These two protein chains interact to form a complex.

Sequence of chain A:
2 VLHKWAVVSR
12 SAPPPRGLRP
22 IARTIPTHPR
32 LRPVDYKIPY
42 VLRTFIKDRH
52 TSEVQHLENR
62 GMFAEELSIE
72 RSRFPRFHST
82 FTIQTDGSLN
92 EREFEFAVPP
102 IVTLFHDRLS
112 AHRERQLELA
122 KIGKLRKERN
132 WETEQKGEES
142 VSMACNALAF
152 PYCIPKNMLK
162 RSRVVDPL

Sequence of chain B:
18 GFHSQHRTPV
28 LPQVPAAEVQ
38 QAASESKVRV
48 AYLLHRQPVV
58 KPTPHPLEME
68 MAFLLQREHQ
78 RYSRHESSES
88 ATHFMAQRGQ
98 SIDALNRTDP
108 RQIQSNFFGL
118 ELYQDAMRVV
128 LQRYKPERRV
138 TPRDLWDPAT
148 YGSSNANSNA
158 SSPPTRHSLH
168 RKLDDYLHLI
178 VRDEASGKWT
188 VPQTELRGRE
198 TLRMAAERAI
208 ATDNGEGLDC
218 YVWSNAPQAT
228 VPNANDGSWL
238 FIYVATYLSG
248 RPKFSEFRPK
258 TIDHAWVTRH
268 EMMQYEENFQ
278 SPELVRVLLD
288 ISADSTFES

Contacts between the two chains:
Residue E75 in chain B contacts residue L68 in chain A (closest heavy-atom distance 3.2 Å).
Residue Y79 in chain B contacts residue S73 in chain A (closest heavy-atom distance 3.3 Å).
Residue Y120 in chain B is in contact with residue V103 in chain A (closest heavy-atom distance 3.5 Å).
Residue R81 in chain B contacts residue S73 in chain A (closest heavy-atom distance 4.0 Å).
Residue S80 in chain B interacts with residue P76 in chain A (closest heavy-atom distance 3.0 Å).
Residue E197 in chain B contacts residue W132 in chain A (closest heavy-atom distance 3.6 Å).
Residue V27 in chain B contacts residue R164 in chain A (closest heavy-atom distance 3.9 Å).
Residue V27 in chain B is in contact with residue V165 in chain A (closest heavy-atom distance 3.2 Å).
Residue H76 in chain B contacts residue I70 in chain A (closest heavy-atom distance 3.2 Å).
Residue S87 in chain B interacts with residue H79 in chain A (closest heavy-atom distance 3.3 Å).
Residue R81 in chain B interacts with residue R74 in chain A (closest heavy-atom distance 2.9 Å).
Residue Y131 in chain B interacts with residue G88 in chain A (closest heavy-atom distance 2.8 Å).
Residue F114 in chain B contacts residue P100 in chain A (closest heavy-atom distance 3.4 Å).
Residue A208 in chain B is in contact with residue W132 in chain A (closest heavy-atom distance 3.5 Å).
Residue V127 in chain B is in contact with residue I84 in chain A (closest heavy-atom distance 3.6 Å).
Residue E213 in chain B contacts residue K128 in chain A (closest heavy-atom distance 3.2 Å).
Residue P26 in chain B is in contact with residue R164 in chain A (closest heavy-atom distance 3.2 Å).
Residue V31 in chain B is in contact with residue R162 in chain A (closest heavy-atom distance 3.3 Å).
Residue H76 in chain B contacts residue F75 in chain A (closest heavy-atom distance 3.4 Å).
Residue Y120 in chain B is in contact with residue T104 in chain A (closest heavy-atom distance 3.2 Å).
Residue E213 in chain B interacts with residue R127 in chain A (closest heavy-atom distance 3.8 Å).
Residue T89 in chain B is in contact with residue A98 in chain A (closest heavy-atom distance 2.8 Å).
Residue Y131 in chain B interacts with residue L90 in chain A (closest heavy-atom distance 3.8 Å).
Residue R81 in chain B contacts residue P76 in chain A (closest heavy-atom distance 3.4 Å).
Residue P26 in chain B is in contact with residue L149 in chain A (closest heavy-atom distance 3.4 Å).
Residue P32 in chain B contacts residue T134 in chain A (closest heavy-atom distance 3.4 Å).
Residue Y79 in chain B contacts residue E67 in chain A (closest heavy-atom distance 2.6 Å).
Residue P29 in chain B is in contact with residue R162 in chain A (closest heavy-atom distance 3.2 Å).
Residue E204 in chain B is in contact with residue W132 in chain A (closest heavy-atom distance 3.7 Å).
Residue M201 in chain B contacts residue N131 in chain A (closest heavy-atom distance 3.7 Å).
Residue M201 in chain B contacts residue W132 in chain A (closest heavy-atom distance 3.5 Å).
Residue Q77 in chain B contacts residue R77 in chain A (closest heavy-atom distance 2.8 Å).
Residue A88 in chain B interacts with residue F97 in chain A (closest heavy-atom distance 3.8 Å).
Residue Q111 in chain B is in contact with residue V99 in chain A (closest heavy-atom distance 3.4 Å).
Residue V127 in chain B is in contact with residue T104 in chain A (closest heavy-atom distance 3.9 Å).
Residue Q111 in chain B is in contact with residue P100 in chain A (closest heavy-atom distance 3.1 Å).
Residue R81 in chain B interacts with residue F75 in chain A (closest heavy-atom distance 3.3 Å).
Residue P29 in chain B is in contact with residue V165 in chain A (closest heavy-atom distance 3.8 Å).
Residue P29 in chain B contacts residue S163 in chain A (closest heavy-atom distance 3.1 Å).
Residue S87 in chain B interacts with residue E96 in chain A (closest heavy-atom distance 3.7 Å).
Residue T89 in chain B is in contact with residue F97 in chain A (closest heavy-atom distance 3.3 Å).
Residue A88 in chain B is in contact with residue E96 in chain A (closest heavy-atom distance 3.3 Å).
Residue H82 in chain B interacts with residue P76 in chain A (closest heavy-atom distance 3.7 Å).
Residue E86 in chain B interacts with residue R77 in chain A (closest heavy-atom distance 3.2 Å).
Residue K58 in chain B is in contact with residue N91 in chain A (closest heavy-atom distance 3.2 Å).
Residue R194 in chain B contacts residue W132 in chain A (closest heavy-atom distance 3.4 Å).
Residue S80 in chain B contacts residue F75 in chain A (closest heavy-atom distance 3.8 Å).
Residue S87 in chain B interacts with residue F97 in chain A (closest heavy-atom distance 3.9 Å).
Residue E204 in chain B is in contact with residue N131 in chain A (closest heavy-atom distance 3.3 Å).
Residue R205 in chain B interacts with residue W132 in chain A (closest heavy-atom distance 3.3 Å).
Residue F19 in chain B is in contact with residue R109 in chain A (closest heavy-atom distance 3.5 Å).
Residue F114 in chain B interacts with residue A98 in chain A (closest heavy-atom distance 3.9 Å).
Residue Y79 in chain B contacts residue R72 in chain A (closest heavy-atom distance 3.7 Å).
Residue S87 in chain B is in contact with residue A98 in chain A (closest heavy-atom distance 4.0 Å).
Residue L28 in chain B interacts with residue R162 in chain A (closest heavy-atom distance 3.9 Å).
Residue L28 in chain B is in contact with residue L149 in chain A (closest heavy-atom distance 3.6 Å).
Residue E86 in chain B contacts residue H79 in chain A (closest heavy-atom distance 2.6 Å).
Residue Q30 in chain B interacts with residue R162 in chain A (closest heavy-atom distance 3.5 Å).
Residue E213 in chain B interacts with residue R130 in chain A (closest heavy-atom distance 3.0 Å).
Residue R95 in chain B contacts residue T45 in chain A (closest heavy-atom distance 2.9 Å).